Interface contacts:
Residue Y131 in the second protein contacts residue E57 in the first protein (closest heavy-atom distance 3.9 Å).
Residue T134 in the second protein contacts residue M54 in the first protein (closest heavy-atom distance 4.6 Å).
Residue T134 in the second protein contacts residue R53 in the first protein (closest heavy-atom distance 3.8 Å).
Residue F143 in the second protein contacts residue W50 in the first protein (closest heavy-atom distance 4.6 Å).
Residue F133 in the second protein is in contact with residue R53 in the first protein (closest heavy-atom distance 4.0 Å).
Residue Y131 in the second protein interacts with residue C60 in the first protein (closest heavy-atom distance 3.7 Å).

Sequence of the second protein:
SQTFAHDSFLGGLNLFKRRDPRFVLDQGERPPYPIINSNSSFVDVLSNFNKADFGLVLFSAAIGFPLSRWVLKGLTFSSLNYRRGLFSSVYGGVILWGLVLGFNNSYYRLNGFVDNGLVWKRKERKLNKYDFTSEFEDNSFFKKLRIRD

This data describes a binding interaction between two proteins.

Sequence of the first protein:
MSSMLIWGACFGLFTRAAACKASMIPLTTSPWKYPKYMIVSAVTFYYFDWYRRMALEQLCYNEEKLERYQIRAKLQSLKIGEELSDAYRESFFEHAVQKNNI